This data describes a binding interaction between two proteins.

Sequence of the first protein:
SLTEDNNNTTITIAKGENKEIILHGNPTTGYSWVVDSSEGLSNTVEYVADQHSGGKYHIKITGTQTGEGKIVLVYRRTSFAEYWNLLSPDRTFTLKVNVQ

Residue-level contacts at the interface:
Residue N108 in the second protein is in contact with residue T16 in the first protein (closest heavy-atom distance 3.2 Å).
Residue I81 in the second protein is in contact with residue T104 in the first protein (closest heavy-atom distance 3.5 Å).
Residue V109 in the second protein contacts residue Q75 in the first protein (closest heavy-atom distance 3.1 Å).
Residue T102 in the second protein contacts residue N11 in the first protein (closest heavy-atom distance 3.1 Å).
Residue T16 in the second protein contacts residue N108 in the first protein (closest heavy-atom distance 3.4 Å).
Residue T76 in the second protein is in contact with residue V109 in the first protein (closest heavy-atom distance 3.4 Å).
Residue R101 in the second protein is in contact with residue Y85 in the first protein (closest heavy-atom distance 3.0 Å).
Residue R86 in the second protein interacts with residue D100 in the first protein (closest heavy-atom distance 3.5 Å).
Residue T13 in the second protein interacts with residue L105 in the first protein (closest heavy-atom distance 3.4 Å).
Residue I17 in the second protein contacts residue V109 in the first protein (closest heavy-atom distance 3.3 Å).
Residue V84 in the second protein interacts with residue R101 in the first protein (closest heavy-atom distance 3.5 Å).
Residue Y85 in the second protein contacts residue D100 in the first protein (closest heavy-atom distance 3.4 Å).
Residue N108 in the second protein is in contact with residue I15 in the first protein (closest heavy-atom distance 2.7 Å).
Residue I17 in the second protein interacts with residue Q110 in the first protein (closest heavy-atom distance 2.8 Å).
Residue T104 in the second protein is in contact with residue N12 in the first protein (closest heavy-atom distance 2.9 Å).
Residue T14 in the second protein interacts with residue K106 in the first protein (closest heavy-atom distance 3.3 Å).
Residue K106 in the second protein contacts residue I15 in the first protein (closest heavy-atom distance 3.0 Å).
Residue I15 in the second protein contacts residue K106 in the first protein (closest heavy-atom distance 2.9 Å).
Residue T13 in the second protein interacts with residue K106 in the first protein (closest heavy-atom distance 3.0 Å).
Residue Q75 in the second protein is in contact with residue T74 in the first protein (closest heavy-atom distance 2.7 Å).
Residue V109 in the second protein interacts with residue G77 in the first protein (closest heavy-atom distance 2.8 Å).
Residue Q75 in the second protein is in contact with residue V109 in the first protein (closest heavy-atom distance 3.2 Å).
Residue N11 in the second protein is in contact with residue T104 in the first protein (closest heavy-atom distance 2.9 Å).
Residue I17 in the second protein is in contact with residue N108 in the first protein (closest heavy-atom distance 3.0 Å).
Residue F103 in the second protein contacts residue T7 in the first protein (closest heavy-atom distance 3.2 Å).
Residue Q110 in the second protein interacts with residue I17 in the first protein (closest heavy-atom distance 2.7 Å).
Residue V82 in the second protein contacts residue F103 in the first protein (closest heavy-atom distance 3.3 Å).
Residue A18 in the second protein is in contact with residue Q110 in the first protein (closest heavy-atom distance 3.3 Å).
Residue I15 in the second protein interacts with residue N108 in the first protein (closest heavy-atom distance 2.8 Å).
Residue K80 in the second protein is in contact with residue L105 in the first protein (closest heavy-atom distance 3.4 Å).
Residue T7 in the second protein interacts with residue F103 in the first protein (closest heavy-atom distance 3.2 Å).
Residue F103 in the second protein interacts with residue L83 in the first protein (closest heavy-atom distance 2.7 Å).
Residue T102 in the second protein contacts residue L83 in the first protein (closest heavy-atom distance 3.4 Å).
Residue N108 in the second protein interacts with residue T14 in the first protein (closest heavy-atom distance 3.4 Å).
Residue R101 in the second protein contacts residue E8 in the first protein (closest heavy-atom distance 3.0 Å).
Residue Y85 in the second protein interacts with residue R101 in the first protein (closest heavy-atom distance 2.9 Å).
Residue G77 in the second protein contacts residue V109 in the first protein (closest heavy-atom distance 3.0 Å).
Residue L105 in the second protein interacts with residue I81 in the first protein (closest heavy-atom distance 3.0 Å).
Residue V107 in the second protein is in contact with residue G79 in the first protein (closest heavy-atom distance 2.6 Å).
Residue D100 in the second protein is in contact with residue V84 in the first protein (closest heavy-atom distance 3.4 Å).
Residue N12 in the second protein interacts with residue T104 in the first protein (closest heavy-atom distance 2.7 Å).
Residue N108 in the second protein interacts with residue I17 in the first protein (closest heavy-atom distance 2.9 Å).
Residue L83 in the second protein is in contact with residue F103 in the first protein (closest heavy-atom distance 2.6 Å).
Residue Q75 in the second protein contacts residue Q75 in the first protein (closest heavy-atom distance 3.3 Å).
Residue I81 in the second protein contacts residue L105 in the first protein (closest heavy-atom distance 3.0 Å).
Residue L105 in the second protein contacts residue K80 in the first protein (closest heavy-atom distance 3.3 Å).
Residue R101 in the second protein is in contact with residue W37 in the first protein (closest heavy-atom distance 3.3 Å).
Residue K106 in the second protein is in contact with residue T14 in the first protein (closest heavy-atom distance 3.4 Å).
Residue D100 in the second protein is in contact with residue R86 in the first protein (closest heavy-atom distance 3.5 Å).
Residue T104 in the second protein is in contact with residue N11 in the first protein (closest heavy-atom distance 3.0 Å).
Residue G79 in the second protein contacts residue V107 in the first protein (closest heavy-atom distance 2.7 Å).
Residue V109 in the second protein is in contact with residue T76 in the first protein (closest heavy-atom distance 3.2 Å).
Residue V109 in the second protein is in contact with residue I17 in the first protein (closest heavy-atom distance 3.3 Å).
Residue K106 in the second protein contacts residue T13 in the first protein (closest heavy-atom distance 3.1 Å).
Residue K19 in the second protein contacts residue Q110 in the first protein (closest heavy-atom distance 2.8 Å).
Residue T14 in the second protein contacts residue N108 in the first protein (closest heavy-atom distance 3.4 Å).
Residue T76 in the second protein interacts with residue Q110 in the first protein (closest heavy-atom distance 2.9 Å).
Residue F103 in the second protein is in contact with residue V82 in the first protein (closest heavy-atom distance 3.4 Å).
Residue L83 in the second protein contacts residue T102 in the first protein (closest heavy-atom distance 3.1 Å).
Residue V84 in the second protein contacts residue D100 in the first protein (closest heavy-atom distance 3.4 Å).

Sequence of the second protein:
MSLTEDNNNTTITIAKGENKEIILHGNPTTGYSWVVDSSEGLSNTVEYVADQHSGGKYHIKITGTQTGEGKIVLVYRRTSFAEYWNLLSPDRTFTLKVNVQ